These two protein chains interact to form a complex.

Sequence of protein 1:
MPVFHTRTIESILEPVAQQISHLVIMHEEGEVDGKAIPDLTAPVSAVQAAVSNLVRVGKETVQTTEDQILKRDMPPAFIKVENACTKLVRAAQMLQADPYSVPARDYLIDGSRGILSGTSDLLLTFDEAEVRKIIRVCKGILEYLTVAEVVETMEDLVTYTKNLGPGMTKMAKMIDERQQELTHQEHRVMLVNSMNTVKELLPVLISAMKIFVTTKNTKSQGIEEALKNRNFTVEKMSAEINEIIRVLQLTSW

Sequence of protein 2:
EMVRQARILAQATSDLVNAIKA

Interface contacts:
Residue I135 in protein 1 interacts with residue L10 in protein 2 (closest heavy-atom distance 3.8 Å).
Residue I32 in protein 1 is in contact with residue R8 in protein 2 (closest heavy-atom distance 3.8 Å).
Residue Q39 in protein 1 is in contact with residue K22 in protein 2 (closest heavy-atom distance 2.8 Å).
Residue L142 in protein 1 is in contact with residue M3 in protein 2 (closest heavy-atom distance 4.2 Å).
Residue V36 in protein 1 contacts residue A11 in protein 2 (closest heavy-atom distance 3.8 Å).
Residue T139 in protein 1 contacts residue A7 in protein 2 (closest heavy-atom distance 4.0 Å).
Residue V67 in protein 1 is in contact with residue A13 in protein 2 (closest heavy-atom distance 3.5 Å).
Residue I32 in protein 1 interacts with residue A7 in protein 2 (closest heavy-atom distance 3.9 Å).
Residue P63 in protein 1 interacts with residue L17 in protein 2 (closest heavy-atom distance 4.0 Å).
Residue V77 in protein 1 is in contact with residue Q6 in protein 2 (closest heavy-atom distance 3.8 Å).
Residue L33 in protein 1 is in contact with residue A11 in protein 2 (closest heavy-atom distance 4.3 Å).
Residue P63 in protein 1 interacts with residue A20 in protein 2 (closest heavy-atom distance 4.5 Å).
Residue M46 in protein 1 is in contact with residue K22 in protein 2 (closest heavy-atom distance 3.9 Å).
Residue P63 in protein 1 interacts with residue A13 in protein 2 (closest heavy-atom distance 4.5 Å).
Residue G78 in protein 1 is in contact with residue M3 in protein 2 (closest heavy-atom distance 3.8 Å).
Residue V67 in protein 1 interacts with residue T14 in protein 2 (closest heavy-atom distance 4.0 Å).
Residue L43 in protein 1 is in contact with residue V18 in protein 2 (closest heavy-atom distance 4.2 Å).
Residue V36 in protein 1 interacts with residue T14 in protein 2 (closest heavy-atom distance 3.7 Å).
Residue A66 in protein 1 is in contact with residue A13 in protein 2 (closest heavy-atom distance 4.0 Å).
Residue L74 in protein 1 contacts residue M3 in protein 2 (closest heavy-atom distance 3.2 Å).
Residue A70 in protein 1 is in contact with residue L10 in protein 2 (closest heavy-atom distance 3.7 Å).
Residue H42 in protein 1 interacts with residue K22 in protein 2 (closest heavy-atom distance 3.1 Å).
Residue L60 in protein 1 interacts with residue L17 in protein 2 (closest heavy-atom distance 4.0 Å).
Residue L60 in protein 1 is in contact with residue I21 in protein 2 (closest heavy-atom distance 3.9 Å).
Residue L43 in protein 1 contacts residue K22 in protein 2 (closest heavy-atom distance 4.0 Å).
Residue S132 in protein 1 is in contact with residue V18 in protein 2 (closest heavy-atom distance 3.9 Å).
Residue Q39 in protein 1 interacts with residue V18 in protein 2 (closest heavy-atom distance 3.8 Å).
Residue A70 in protein 1 interacts with residue A13 in protein 2 (closest heavy-atom distance 4.4 Å).
Residue V71 in protein 1 is in contact with residue L10 in protein 2 (closest heavy-atom distance 3.6 Å).
Residue L108 in protein 1 is in contact with residue L17 in protein 2 (closest heavy-atom distance 3.9 Å).
Residue L43 in protein 1 is in contact with residue I21 in protein 2 (closest heavy-atom distance 3.9 Å).
Residue I40 in protein 1 interacts with residue V18 in protein 2 (closest heavy-atom distance 4.2 Å).
Residue L74 in protein 1 is in contact with residue L10 in protein 2 (closest heavy-atom distance 3.7 Å).
Residue S132 in protein 1 interacts with residue T14 in protein 2 (closest heavy-atom distance 4.6 Å).
Residue P58 in protein 1 is in contact with residue A20 in protein 2 (closest heavy-atom distance 4.1 Å).
Residue V67 in protein 1 interacts with residue L17 in protein 2 (closest heavy-atom distance 4.3 Å).
Residue V77 in protein 1 contacts residue M3 in protein 2 (closest heavy-atom distance 3.9 Å).
Residue V52 in protein 1 interacts with residue I21 in protein 2 (closest heavy-atom distance 4.7 Å).
Residue V67 in protein 1 contacts residue L10 in protein 2 (closest heavy-atom distance 4.0 Å).
Residue I32 in protein 1 interacts with residue V4 in protein 2 (closest heavy-atom distance 3.9 Å).
Residue Q39 in protein 1 contacts residue S15 in protein 2 (closest heavy-atom distance 2.8 Å).
Residue S132 in protein 1 is in contact with residue L17 in protein 2 (closest heavy-atom distance 4.3 Å).
Residue T28 in protein 1 interacts with residue V4 in protein 2 (closest heavy-atom distance 4.3 Å).
Residue F146 in protein 1 contacts residue M3 in protein 2 (closest heavy-atom distance 3.4 Å).
Residue L74 in protein 1 contacts residue A7 in protein 2 (closest heavy-atom distance 4.0 Å).
Residue I40 in protein 1 contacts residue T14 in protein 2 (closest heavy-atom distance 4.4 Å).
Residue T139 in protein 1 interacts with residue L10 in protein 2 (closest heavy-atom distance 3.3 Å).
Residue V36 in protein 1 is in contact with residue S15 in protein 2 (closest heavy-atom distance 3.4 Å).
Residue L143 in protein 1 is in contact with residue A7 in protein 2 (closest heavy-atom distance 3.9 Å).
Residue N73 in protein 1 interacts with residue Q6 in protein 2 (closest heavy-atom distance 4.0 Å).
Residue S31 in protein 1 interacts with residue R8 in protein 2 (closest heavy-atom distance 3.0 Å).
Residue I57 in protein 1 interacts with residue I21 in protein 2 (closest heavy-atom distance 4.5 Å).
Residue A70 in protein 1 interacts with residue I9 in protein 2 (closest heavy-atom distance 4.0 Å).
Residue L60 in protein 1 interacts with residue A20 in protein 2 (closest heavy-atom distance 3.9 Å).
Residue L128 in protein 1 contacts residue I21 in protein 2 (closest heavy-atom distance 3.6 Å).
Residue I135 in protein 1 contacts residue T14 in protein 2 (closest heavy-atom distance 3.4 Å).
Residue V64 in protein 1 is in contact with residue L17 in protein 2 (closest heavy-atom distance 4.0 Å).
Residue I32 in protein 1 interacts with residue A11 in protein 2 (closest heavy-atom distance 3.5 Å).
Residue V101 in protein 1 contacts residue L10 in protein 2 (closest heavy-atom distance 4.4 Å).
Residue L74 in protein 1 contacts residue Q6 in protein 2 (closest heavy-atom distance 3.9 Å).